Sequence of protein 2:
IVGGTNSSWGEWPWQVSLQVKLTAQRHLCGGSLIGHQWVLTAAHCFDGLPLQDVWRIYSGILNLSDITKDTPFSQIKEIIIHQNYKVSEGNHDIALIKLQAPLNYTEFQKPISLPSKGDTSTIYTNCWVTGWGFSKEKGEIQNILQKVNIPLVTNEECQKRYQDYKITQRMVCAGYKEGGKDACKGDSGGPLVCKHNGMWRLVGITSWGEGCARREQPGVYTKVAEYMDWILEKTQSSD

Contacts between the two chains:
Residue Y165 in protein 2 is in contact with residue R4 in protein 1 (closest heavy-atom distance 3.5 Å).
Residue D47 in protein 2 interacts with residue C1 in protein 1 (closest heavy-atom distance 2.8 Å).
Residue I141 in protein 2 interacts with residue L8 in protein 1 (closest heavy-atom distance 4.7 Å).
Residue V87 in protein 2 is in contact with residue F5 in protein 1 (closest heavy-atom distance 4.5 Å).
Residue G186 in protein 2 interacts with residue A6 in protein 1 (closest heavy-atom distance 3.1 Å).
Residue H44 in protein 2 interacts with residue A7 in protein 1 (closest heavy-atom distance 3.5 Å).
Residue F134 in protein 2 is in contact with residue L8 in protein 1 (closest heavy-atom distance 3.9 Å).
Residue S88 in protein 2 contacts residue P2 in protein 1 (closest heavy-atom distance 3.9 Å).
Residue V87 in protein 2 contacts residue P2 in protein 1 (closest heavy-atom distance 3.2 Å).
Residue L28 in protein 2 is in contact with residue L8 in protein 1 (closest heavy-atom distance 4.1 Å).
Residue K185 in protein 2 is in contact with residue R4 in protein 1 (closest heavy-atom distance 4.9 Å).
Residue K185 in protein 2 contacts residue A7 in protein 1 (closest heavy-atom distance 4.3 Å).
Residue S188 in protein 2 contacts residue A7 in protein 1 (closest heavy-atom distance 3.1 Å).
Residue D93 in protein 2 interacts with residue F5 in protein 1 (closest heavy-atom distance 3.8 Å).
Residue L28 in protein 2 is in contact with residue W9 in protein 1 (closest heavy-atom distance 3.5 Å).
Residue H44 in protein 2 is in contact with residue F5 in protein 1 (closest heavy-atom distance 3.6 Å).
Residue S188 in protein 2 is in contact with residue A6 in protein 1 (closest heavy-atom distance 3.0 Å).
Residue C45 in protein 2 interacts with residue A7 in protein 1 (closest heavy-atom distance 4.9 Å).
Residue H44 in protein 2 is in contact with residue A6 in protein 1 (closest heavy-atom distance 3.6 Å).
Residue K185 in protein 2 interacts with residue A3 in protein 1 (closest heavy-atom distance 3.1 Å).
Residue S207 in protein 2 interacts with residue R4 in protein 1 (closest heavy-atom distance 4.5 Å).
Residue L28 in protein 2 interacts with residue A7 in protein 1 (closest heavy-atom distance 4.9 Å).
Residue G209 in protein 2 contacts residue R4 in protein 1 (closest heavy-atom distance 2.9 Å).
Residue H27 in protein 2 contacts residue L8 in protein 1 (closest heavy-atom distance 3.6 Å).
Residue W208 in protein 2 is in contact with residue F5 in protein 1 (closest heavy-atom distance 3.7 Å).
Residue G186 in protein 2 interacts with residue L8 in protein 1 (closest heavy-atom distance 4.2 Å).
Residue S207 in protein 2 interacts with residue A6 in protein 1 (closest heavy-atom distance 3.9 Å).
Residue G90 in protein 2 is in contact with residue R4 in protein 1 (closest heavy-atom distance 4.5 Å).
Residue C184 in protein 2 contacts residue A6 in protein 1 (closest heavy-atom distance 3.8 Å).
Residue E89 in protein 2 contacts residue R4 in protein 1 (closest heavy-atom distance 3.0 Å).
Residue K185 in protein 2 interacts with residue L8 in protein 1 (closest heavy-atom distance 4.2 Å).
Residue K185 in protein 2 contacts residue A6 in protein 1 (closest heavy-atom distance 3.3 Å).
Residue R26 in protein 2 is in contact with residue W9 in protein 1 (closest heavy-atom distance 3.9 Å).
Residue G209 in protein 2 contacts residue A3 in protein 1 (closest heavy-atom distance 4.9 Å).
Residue W208 in protein 2 contacts residue R4 in protein 1 (closest heavy-atom distance 3.2 Å).
Residue D187 in protein 2 contacts residue A6 in protein 1 (closest heavy-atom distance 4.9 Å).
Residue K185 in protein 2 is in contact with residue C10 in protein 1 (closest heavy-atom distance 4.8 Å).
Residue G90 in protein 2 contacts residue F5 in protein 1 (closest heavy-atom distance 3.7 Å).
Residue K185 in protein 2 interacts with residue F5 in protein 1 (closest heavy-atom distance 2.9 Å).
Residue V87 in protein 2 interacts with residue C1 in protein 1 (closest heavy-atom distance 3.3 Å).
Residue C29 in protein 2 is in contact with residue A7 in protein 1 (closest heavy-atom distance 4.7 Å).
Residue E89 in protein 2 interacts with residue F5 in protein 1 (closest heavy-atom distance 4.9 Å).
Residue H44 in protein 2 is in contact with residue C1 in protein 1 (closest heavy-atom distance 4.6 Å).
Residue G209 in protein 2 interacts with residue F5 in protein 1 (closest heavy-atom distance 4.9 Å).
Residue H44 in protein 2 contacts residue C10 in protein 1 (closest heavy-atom distance 4.0 Å).
Residue S88 in protein 2 contacts residue R4 in protein 1 (closest heavy-atom distance 3.4 Å).
Residue S207 in protein 2 is in contact with residue F5 in protein 1 (closest heavy-atom distance 3.4 Å).

These two protein chains interact to form a complex.

Sequence of protein 1:
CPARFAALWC